Sequence of the first protein:
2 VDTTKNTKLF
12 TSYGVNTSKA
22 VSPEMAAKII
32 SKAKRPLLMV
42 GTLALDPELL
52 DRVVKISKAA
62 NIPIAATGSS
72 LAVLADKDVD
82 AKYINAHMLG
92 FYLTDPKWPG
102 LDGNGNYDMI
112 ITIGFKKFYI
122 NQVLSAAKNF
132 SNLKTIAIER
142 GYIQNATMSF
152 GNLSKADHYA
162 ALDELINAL

Sequence of the second protein:
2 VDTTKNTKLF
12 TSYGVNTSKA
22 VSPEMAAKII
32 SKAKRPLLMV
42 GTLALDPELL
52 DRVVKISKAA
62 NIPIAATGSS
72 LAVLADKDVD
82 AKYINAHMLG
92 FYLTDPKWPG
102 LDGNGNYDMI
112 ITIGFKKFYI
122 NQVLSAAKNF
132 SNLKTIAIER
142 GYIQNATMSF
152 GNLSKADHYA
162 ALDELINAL

This data describes a binding interaction between two proteins.

Contacts between the two chains:
Residue G15 in the first protein interacts with residue S13 in the second protein (closest heavy-atom distance 4.7 Å).
Residue T12 in the first protein contacts residue V16 in the second protein (closest heavy-atom distance 3.8 Å).
Residue V16 in the first protein interacts with residue T12 in the second protein (closest heavy-atom distance 3.8 Å).
Residue F11 in the first protein contacts residue V16 in the second protein (closest heavy-atom distance 4.0 Å).
Residue L10 in the first protein interacts with residue V16 in the second protein (closest heavy-atom distance 3.8 Å).
Residue V16 in the first protein interacts with residue L10 in the second protein (closest heavy-atom distance 3.8 Å).
Residue S13 in the first protein is in contact with residue V16 in the second protein (closest heavy-atom distance 3.9 Å).
Residue V16 in the first protein is in contact with residue S13 in the second protein (closest heavy-atom distance 3.9 Å).
Residue S13 in the first protein is in contact with residue G15 in the second protein (closest heavy-atom distance 4.7 Å).
Residue V16 in the first protein is in contact with residue F11 in the second protein (closest heavy-atom distance 4.0 Å).